Contacts between the two chains:
Residue R2045 in protein 2 interacts with residue E59 in protein 1 (closest heavy-atom distance 3.7 Å).
Residue S2057 in protein 2 interacts with residue G78 in protein 1 (closest heavy-atom distance 3.9 Å).
Residue E2053 in protein 2 is in contact with residue S92 in protein 1 (closest heavy-atom distance 4.8 Å).
Residue Q2043 in protein 2 interacts with residue G78 in protein 1 (closest heavy-atom distance 4.5 Å).
Residue E2053 in protein 2 interacts with residue I93 in protein 1 (closest heavy-atom distance 4.4 Å).
Residue A2041 in protein 2 is in contact with residue I66 in protein 1 (closest heavy-atom distance 2.7 Å).
Residue Q2043 in protein 2 is in contact with residue K64 in protein 1 (closest heavy-atom distance 3.2 Å).
Residue Q2038 in protein 2 is in contact with residue T69 in protein 1 (closest heavy-atom distance 4.1 Å).
Residue I2055 in protein 2 is in contact with residue L58 in protein 1 (closest heavy-atom distance 4.5 Å).
Residue Q2038 in protein 2 is in contact with residue I68 in protein 1 (closest heavy-atom distance 3.2 Å).
Residue T2042 in protein 2 interacts with residue T65 in protein 1 (closest heavy-atom distance 4.4 Å).
Residue Q2043 in protein 2 is in contact with residue G63 in protein 1 (closest heavy-atom distance 3.5 Å).
Residue Q2043 in protein 2 interacts with residue I66 in protein 1 (closest heavy-atom distance 3.3 Å).
Residue A2041 in protein 2 interacts with residue T65 in protein 1 (closest heavy-atom distance 3.3 Å).
Residue I2055 in protein 2 interacts with residue S92 in protein 1 (closest heavy-atom distance 2.8 Å).
Residue I2054 in protein 2 interacts with residue D91 in protein 1 (closest heavy-atom distance 4.2 Å).
Residue I2055 in protein 2 contacts residue Y80 in protein 1 (closest heavy-atom distance 3.7 Å).
Residue L2039 in protein 2 interacts with residue I66 in protein 1 (closest heavy-atom distance 3.9 Å).
Residue T2059 in protein 2 is in contact with residue I68 in protein 1 (closest heavy-atom distance 4.2 Å).
Residue A2041 in protein 2 is in contact with residue K64 in protein 1 (closest heavy-atom distance 4.5 Å).
Residue D2052 in protein 2 is in contact with residue I93 in protein 1 (closest heavy-atom distance 3.5 Å).
Residue S2057 in protein 2 contacts residue K90 in protein 1 (closest heavy-atom distance 3.3 Å).
Residue I2055 in protein 2 contacts residue D91 in protein 1 (closest heavy-atom distance 3.2 Å).
Residue T2040 in protein 2 is in contact with residue T65 in protein 1 (closest heavy-atom distance 3.7 Å).
Residue R2045 in protein 2 is in contact with residue L62 in protein 1 (closest heavy-atom distance 3.3 Å).
Residue L2039 in protein 2 contacts residue I68 in protein 1 (closest heavy-atom distance 2.7 Å).
Residue S2057 in protein 2 interacts with residue Y80 in protein 1 (closest heavy-atom distance 4.8 Å).
Residue T2044 in protein 2 is in contact with residue L62 in protein 1 (closest heavy-atom distance 4.0 Å).
Residue Q2043 in protein 2 contacts residue L62 in protein 1 (closest heavy-atom distance 3.6 Å).
Residue S2057 in protein 2 is in contact with residue G79 in protein 1 (closest heavy-atom distance 3.1 Å).
Residue I2054 in protein 2 interacts with residue S92 in protein 1 (closest heavy-atom distance 3.7 Å).
Residue I2055 in protein 2 interacts with residue L62 in protein 1 (closest heavy-atom distance 3.6 Å).
Residue T2040 in protein 2 is in contact with residue I68 in protein 1 (closest heavy-atom distance 4.7 Å).
Residue Q2043 in protein 2 is in contact with residue K61 in protein 1 (closest heavy-atom distance 3.0 Å).
Residue I2055 in protein 2 is in contact with residue K90 in protein 1 (closest heavy-atom distance 3.6 Å).
Residue A2041 in protein 2 is in contact with residue I68 in protein 1 (closest heavy-atom distance 3.7 Å).
Residue T2040 in protein 2 contacts residue I66 in protein 1 (closest heavy-atom distance 3.3 Å).
Residue T2056 in protein 2 interacts with residue D91 in protein 1 (closest heavy-atom distance 3.5 Å).
Residue T2040 in protein 2 contacts residue V67 in protein 1 (closest heavy-atom distance 3.9 Å).
Residue I2054 in protein 2 contacts residue I93 in protein 1 (closest heavy-atom distance 3.6 Å).
Residue Q2043 in protein 2 contacts residue G79 in protein 1 (closest heavy-atom distance 4.3 Å).
Residue A2041 in protein 2 interacts with residue G78 in protein 1 (closest heavy-atom distance 3.9 Å).
Residue A2041 in protein 2 is in contact with residue V67 in protein 1 (closest heavy-atom distance 4.9 Å).
Residue T2056 in protein 2 interacts with residue K90 in protein 1 (closest heavy-atom distance 3.2 Å).
Residue L2039 in protein 2 is in contact with residue V67 in protein 1 (closest heavy-atom distance 3.6 Å).
Residue T1613 in protein 2 is in contact with residue G63 in protein 1 (closest heavy-atom distance 4.9 Å).

Sequence of protein 1:
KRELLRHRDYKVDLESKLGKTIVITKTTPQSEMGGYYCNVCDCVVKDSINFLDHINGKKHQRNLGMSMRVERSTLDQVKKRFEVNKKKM

The following describes two proteins that form a bound complex.

Sequence of protein 2:
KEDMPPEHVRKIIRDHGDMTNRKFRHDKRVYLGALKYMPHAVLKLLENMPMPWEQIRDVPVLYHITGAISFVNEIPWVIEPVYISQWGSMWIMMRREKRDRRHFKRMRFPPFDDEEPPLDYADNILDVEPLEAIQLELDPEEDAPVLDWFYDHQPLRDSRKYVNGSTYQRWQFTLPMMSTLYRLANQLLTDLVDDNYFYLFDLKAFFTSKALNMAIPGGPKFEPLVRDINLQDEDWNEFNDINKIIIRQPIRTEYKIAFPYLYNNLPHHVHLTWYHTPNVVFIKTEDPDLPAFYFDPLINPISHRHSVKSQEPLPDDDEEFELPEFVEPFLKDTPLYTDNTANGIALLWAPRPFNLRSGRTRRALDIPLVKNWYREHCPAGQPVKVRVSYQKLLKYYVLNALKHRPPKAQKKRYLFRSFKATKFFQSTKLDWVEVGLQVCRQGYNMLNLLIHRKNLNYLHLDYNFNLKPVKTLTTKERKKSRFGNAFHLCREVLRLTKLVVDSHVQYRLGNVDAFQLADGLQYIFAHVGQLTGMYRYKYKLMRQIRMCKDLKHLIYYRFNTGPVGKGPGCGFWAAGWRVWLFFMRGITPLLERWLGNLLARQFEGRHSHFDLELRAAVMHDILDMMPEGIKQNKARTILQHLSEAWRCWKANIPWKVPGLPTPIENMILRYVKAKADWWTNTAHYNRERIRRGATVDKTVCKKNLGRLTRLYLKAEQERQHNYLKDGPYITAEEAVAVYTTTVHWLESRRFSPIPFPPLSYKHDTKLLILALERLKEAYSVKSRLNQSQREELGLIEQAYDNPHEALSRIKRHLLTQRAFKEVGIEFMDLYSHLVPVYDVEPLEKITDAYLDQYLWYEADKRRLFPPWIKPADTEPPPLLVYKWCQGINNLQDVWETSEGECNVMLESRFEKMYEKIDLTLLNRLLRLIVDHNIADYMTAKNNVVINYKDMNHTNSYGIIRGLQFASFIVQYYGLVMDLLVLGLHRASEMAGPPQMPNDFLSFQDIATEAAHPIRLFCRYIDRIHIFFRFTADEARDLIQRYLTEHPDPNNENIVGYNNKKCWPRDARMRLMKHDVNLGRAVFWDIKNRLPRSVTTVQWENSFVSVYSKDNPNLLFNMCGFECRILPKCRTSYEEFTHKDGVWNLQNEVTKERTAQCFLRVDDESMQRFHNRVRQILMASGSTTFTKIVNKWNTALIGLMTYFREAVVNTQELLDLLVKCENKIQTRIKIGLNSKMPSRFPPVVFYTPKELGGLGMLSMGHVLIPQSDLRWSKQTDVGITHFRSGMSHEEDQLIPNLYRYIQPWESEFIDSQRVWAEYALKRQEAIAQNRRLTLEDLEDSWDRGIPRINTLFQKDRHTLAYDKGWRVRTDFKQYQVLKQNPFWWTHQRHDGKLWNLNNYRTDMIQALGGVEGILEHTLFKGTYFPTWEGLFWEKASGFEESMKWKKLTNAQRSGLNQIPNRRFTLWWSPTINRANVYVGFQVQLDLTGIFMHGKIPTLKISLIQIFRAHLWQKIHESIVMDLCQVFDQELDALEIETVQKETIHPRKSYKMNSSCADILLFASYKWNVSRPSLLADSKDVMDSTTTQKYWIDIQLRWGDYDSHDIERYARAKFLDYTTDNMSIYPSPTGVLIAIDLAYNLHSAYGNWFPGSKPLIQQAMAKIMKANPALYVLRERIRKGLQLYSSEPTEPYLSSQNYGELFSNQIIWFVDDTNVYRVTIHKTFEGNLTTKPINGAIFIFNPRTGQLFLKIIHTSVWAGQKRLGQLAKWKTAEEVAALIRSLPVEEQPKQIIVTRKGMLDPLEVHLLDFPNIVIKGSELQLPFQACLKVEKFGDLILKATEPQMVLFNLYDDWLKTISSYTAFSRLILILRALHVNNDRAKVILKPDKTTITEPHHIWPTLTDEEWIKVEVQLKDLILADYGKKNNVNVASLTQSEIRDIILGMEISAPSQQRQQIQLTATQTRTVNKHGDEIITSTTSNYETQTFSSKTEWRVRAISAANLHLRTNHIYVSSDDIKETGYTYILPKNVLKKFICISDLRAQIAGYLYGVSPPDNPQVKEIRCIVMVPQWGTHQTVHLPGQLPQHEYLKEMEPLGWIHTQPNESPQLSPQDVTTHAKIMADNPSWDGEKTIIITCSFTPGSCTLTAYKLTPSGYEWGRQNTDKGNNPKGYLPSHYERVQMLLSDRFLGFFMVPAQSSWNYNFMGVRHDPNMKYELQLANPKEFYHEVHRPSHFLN